Interface contacts:
Residue P173 in the first protein interacts with residue L27 in the second protein (closest heavy-atom distance 3.6 Å).
Residue S146 in the first protein contacts residue I4 in the second protein (closest heavy-atom distance 4.3 Å).
Residue H174 in the first protein is in contact with residue I26 in the second protein (closest heavy-atom distance 4.0 Å).
Residue Y170 in the first protein interacts with residue L27 in the second protein (closest heavy-atom distance 4.2 Å).
Residue Y170 in the first protein contacts residue A18 in the second protein (closest heavy-atom distance 3.2 Å).
Residue I290 in the first protein interacts with residue I26 in the second protein (closest heavy-atom distance 4.3 Å).
Residue I346 in the first protein interacts with residue L8 in the second protein (closest heavy-atom distance 3.7 Å).
Residue R178 in the first protein is in contact with residue R30 in the second protein (closest heavy-atom distance 4.9 Å).
Residue E168 in the first protein contacts residue Q14 in the second protein (closest heavy-atom distance 4.9 Å).
Residue I176 in the first protein contacts residue R30 in the second protein (closest heavy-atom distance 2.7 Å).
Residue P173 in the first protein contacts residue R30 in the second protein (closest heavy-atom distance 2.9 Å).
Residue L350 in the first protein interacts with residue T9 in the second protein (closest heavy-atom distance 3.5 Å).
Residue L350 in the first protein contacts residue L8 in the second protein (closest heavy-atom distance 4.0 Å).
Residue P173 in the first protein contacts residue K28 in the second protein (closest heavy-atom distance 3.5 Å).
Residue I346 in the first protein interacts with residue I4 in the second protein (closest heavy-atom distance 3.9 Å).
Residue E168 in the first protein contacts residue R11 in the second protein (closest heavy-atom distance 4.2 Å).
Residue Y170 in the first protein interacts with residue L21 in the second protein (closest heavy-atom distance 3.4 Å).
Residue I346 in the first protein is in contact with residue G5 in the second protein (closest heavy-atom distance 4.5 Å).
Residue Y170 in the first protein is in contact with residue R15 in the second protein (closest heavy-atom distance 3.3 Å).
Residue A171 in the first protein is in contact with residue L27 in the second protein (closest heavy-atom distance 3.7 Å).
Residue L350 in the first protein is in contact with residue G5 in the second protein (closest heavy-atom distance 3.6 Å).
Residue T149 in the first protein is in contact with residue L8 in the second protein (closest heavy-atom distance 3.7 Å).
Residue L350 in the first protein interacts with residue L12 in the second protein (closest heavy-atom distance 4.2 Å).
Residue A175 in the first protein interacts with residue R30 in the second protein (closest heavy-atom distance 4.8 Å).
Residue T352 in the first protein contacts residue T9 in the second protein (closest heavy-atom distance 3.5 Å).
Residue F376 in the first protein interacts with residue R15 in the second protein (closest heavy-atom distance 2.7 Å).
Residue G147 in the first protein interacts with residue I4 in the second protein (closest heavy-atom distance 3.9 Å).
Residue T149 in the first protein interacts with residue L12 in the second protein (closest heavy-atom distance 4.0 Å).
Residue H174 in the first protein is in contact with residue K28 in the second protein (closest heavy-atom distance 3.5 Å).
Residue Y170 in the first protein contacts residue P16 in the second protein (closest heavy-atom distance 2.7 Å).
Residue A145 in the first protein contacts residue I4 in the second protein (closest heavy-atom distance 3.5 Å).
Residue L347 in the first protein is in contact with residue L12 in the second protein (closest heavy-atom distance 3.8 Å).
Residue P173 in the first protein is in contact with residue P29 in the second protein (closest heavy-atom distance 4.8 Å).
Residue Y170 in the first protein contacts residue T17 in the second protein (closest heavy-atom distance 3.5 Å).
Residue L111 in the first protein contacts residue R30 in the second protein (closest heavy-atom distance 3.5 Å).
Residue Y144 in the first protein interacts with residue R15 in the second protein (closest heavy-atom distance 4.4 Å).
Residue G147 in the first protein interacts with residue R11 in the second protein (closest heavy-atom distance 2.4 Å).
Residue Y144 in the first protein interacts with residue L12 in the second protein (closest heavy-atom distance 3.4 Å).
Residue E168 in the first protein contacts residue R15 in the second protein (closest heavy-atom distance 2.9 Å).
Residue Y144 in the first protein is in contact with residue I4 in the second protein (closest heavy-atom distance 3.7 Å).
Residue L172 in the first protein interacts with residue K28 in the second protein (closest heavy-atom distance 5.0 Å).
Residue Y144 in the first protein interacts with residue L8 in the second protein (closest heavy-atom distance 3.8 Å).
Residue H174 in the first protein contacts residue P29 in the second protein (closest heavy-atom distance 3.4 Å).
Residue E168 in the first protein is in contact with residue L21 in the second protein (closest heavy-atom distance 4.9 Å).
Residue K285 in the first protein interacts with residue K28 in the second protein (closest heavy-atom distance 4.5 Å).
Residue H174 in the first protein interacts with residue R30 in the second protein (closest heavy-atom distance 3.9 Å).
Residue E168 in the first protein is in contact with residue P16 in the second protein (closest heavy-atom distance 3.6 Å).
Residue R148 in the first protein is in contact with residue R11 in the second protein (closest heavy-atom distance 4.3 Å).
Residue Y167 in the first protein is in contact with residue L21 in the second protein (closest heavy-atom distance 3.8 Å).
Residue D287 in the first protein contacts residue I26 in the second protein (closest heavy-atom distance 4.5 Å).
Residue Y167 in the first protein contacts residue I26 in the second protein (closest heavy-atom distance 3.7 Å).
Residue L172 in the first protein interacts with residue I26 in the second protein (closest heavy-atom distance 3.9 Å).
Residue T149 in the first protein is in contact with residue R11 in the second protein (closest heavy-atom distance 3.8 Å).
Residue M177 in the first protein interacts with residue R30 in the second protein (closest heavy-atom distance 4.8 Å).
Residue D287 in the first protein interacts with residue R24 in the second protein (closest heavy-atom distance 4.5 Å).
Residue L172 in the first protein interacts with residue L27 in the second protein (closest heavy-atom distance 4.1 Å).
Residue G169 in the first protein contacts residue R15 in the second protein (closest heavy-atom distance 3.3 Å).
Residue R148 in the first protein is in contact with residue L8 in the second protein (closest heavy-atom distance 4.2 Å).
Residue D287 in the first protein contacts residue N25 in the second protein (closest heavy-atom distance 4.5 Å).

The following describes two proteins that form a bound complex.

Sequence of the first protein:
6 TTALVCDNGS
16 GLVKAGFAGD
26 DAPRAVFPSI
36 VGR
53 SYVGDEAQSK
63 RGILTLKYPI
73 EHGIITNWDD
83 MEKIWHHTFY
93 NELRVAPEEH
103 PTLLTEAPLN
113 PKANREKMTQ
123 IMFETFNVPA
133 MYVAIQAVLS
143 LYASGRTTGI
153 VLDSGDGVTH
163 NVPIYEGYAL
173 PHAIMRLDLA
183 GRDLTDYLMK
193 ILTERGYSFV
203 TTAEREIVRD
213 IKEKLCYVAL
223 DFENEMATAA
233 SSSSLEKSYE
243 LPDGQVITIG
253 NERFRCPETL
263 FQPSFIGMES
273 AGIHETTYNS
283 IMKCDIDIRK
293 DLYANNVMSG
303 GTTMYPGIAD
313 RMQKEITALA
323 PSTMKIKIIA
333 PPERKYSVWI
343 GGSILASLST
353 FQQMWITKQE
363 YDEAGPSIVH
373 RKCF

Sequence of the second protein:
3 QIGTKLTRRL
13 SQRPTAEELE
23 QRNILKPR